This data describes a binding interaction between two proteins.

Interface contacts:
Residue S77 in the first protein is in contact with residue T7 in the second protein (closest heavy-atom distance 4.5 Å).
Residue F67 in the first protein is in contact with residue P2 in the second protein (closest heavy-atom distance 3.7 Å).
Residue N80 in the first protein is in contact with residue V8 in the second protein (closest heavy-atom distance 3.3 Å).
Residue Y7 in the first protein is in contact with residue P2 in the second protein (closest heavy-atom distance 3.3 Å).
Residue V152 in the first protein interacts with residue T7 in the second protein (closest heavy-atom distance 3.8 Å).
Residue R97 in the first protein is in contact with residue T7 in the second protein (closest heavy-atom distance 4.9 Å).
Residue Y171 in the first protein interacts with residue L1 in the second protein (closest heavy-atom distance 2.7 Å).
Residue F33 in the first protein is in contact with residue L1 in the second protein (closest heavy-atom distance 4.9 Å).
Residue Y9 in the first protein contacts residue P2 in the second protein (closest heavy-atom distance 3.9 Å).
Residue W147 in the first protein contacts residue M9 in the second protein (closest heavy-atom distance 3.6 Å).
Residue T73 in the first protein is in contact with residue T7 in the second protein (closest heavy-atom distance 3.7 Å).
Residue T69 in the first protein is in contact with residue A6 in the second protein (closest heavy-atom distance 3.8 Å).
Residue Y59 in the first protein is in contact with residue L1 in the second protein (closest heavy-atom distance 4.0 Å).
Residue N63 in the first protein contacts residue P2 in the second protein (closest heavy-atom distance 3.1 Å).
Residue I66 in the first protein interacts with residue P2 in the second protein (closest heavy-atom distance 4.0 Å).
Residue Y123 in the first protein interacts with residue M9 in the second protein (closest heavy-atom distance 3.5 Å).
Residue W147 in the first protein contacts residue V8 in the second protein (closest heavy-atom distance 3.2 Å).
Residue W167 in the first protein interacts with residue L1 in the second protein (closest heavy-atom distance 3.6 Å).
Residue N70 in the first protein is in contact with residue F3 in the second protein (closest heavy-atom distance 4.9 Å).
Residue L156 in the first protein is in contact with residue F3 in the second protein (closest heavy-atom distance 3.5 Å).
Residue S77 in the first protein is in contact with residue M9 in the second protein (closest heavy-atom distance 2.8 Å).
Residue I66 in the first protein interacts with residue E4 in the second protein (closest heavy-atom distance 3.4 Å).
Residue N70 in the first protein interacts with residue A6 in the second protein (closest heavy-atom distance 3.5 Å).
Residue Y99 in the first protein interacts with residue P2 in the second protein (closest heavy-atom distance 3.3 Å).
Residue R62 in the first protein is in contact with residue L1 in the second protein (closest heavy-atom distance 4.7 Å).
Residue W147 in the first protein interacts with residue T7 in the second protein (closest heavy-atom distance 3.6 Å).
Residue T143 in the first protein is in contact with residue M9 in the second protein (closest heavy-atom distance 2.9 Å).
Residue Q155 in the first protein interacts with residue R5 in the second protein (closest heavy-atom distance 2.7 Å).
Residue R62 in the first protein interacts with residue E4 in the second protein (closest heavy-atom distance 2.7 Å).
Residue Y159 in the first protein contacts residue F3 in the second protein (closest heavy-atom distance 3.5 Å).
Residue V152 in the first protein contacts residue F3 in the second protein (closest heavy-atom distance 5.0 Å).
Residue C164 in the first protein contacts residue L1 in the second protein (closest heavy-atom distance 5.0 Å).
Residue Y99 in the first protein contacts residue F3 in the second protein (closest heavy-atom distance 2.9 Å).
Residue T73 in the first protein interacts with residue V8 in the second protein (closest heavy-atom distance 3.7 Å).
Residue A150 in the first protein contacts residue T7 in the second protein (closest heavy-atom distance 4.3 Å).
Residue Q155 in the first protein interacts with residue F3 in the second protein (closest heavy-atom distance 3.8 Å).
Residue I66 in the first protein is in contact with residue F3 in the second protein (closest heavy-atom distance 3.4 Å).
Residue S77 in the first protein contacts residue V8 in the second protein (closest heavy-atom distance 3.6 Å).
Residue N80 in the first protein is in contact with residue M9 in the second protein (closest heavy-atom distance 2.9 Å).
Residue Y9 in the first protein interacts with residue F3 in the second protein (closest heavy-atom distance 4.3 Å).
Residue L81 in the first protein interacts with residue M9 in the second protein (closest heavy-atom distance 3.8 Å).
Residue Y74 in the first protein interacts with residue M9 in the second protein (closest heavy-atom distance 4.2 Å).
Residue Y159 in the first protein contacts residue P2 in the second protein (closest heavy-atom distance 3.7 Å).
Residue L163 in the first protein interacts with residue L1 in the second protein (closest heavy-atom distance 4.6 Å).
Residue Y159 in the first protein is in contact with residue L1 in the second protein (closest heavy-atom distance 2.6 Å).
Residue Q155 in the first protein interacts with residue T7 in the second protein (closest heavy-atom distance 4.5 Å).
Residue I142 in the first protein interacts with residue M9 in the second protein (closest heavy-atom distance 4.9 Å).
Residue N70 in the first protein contacts residue R5 in the second protein (closest heavy-atom distance 4.8 Å).
Residue T73 in the first protein interacts with residue A6 in the second protein (closest heavy-atom distance 3.5 Å).
Residue Y7 in the first protein is in contact with residue L1 in the second protein (closest heavy-atom distance 3.0 Å).
Residue L163 in the first protein is in contact with residue E4 in the second protein (closest heavy-atom distance 4.0 Å).
Residue I95 in the first protein contacts residue M9 in the second protein (closest heavy-atom distance 3.9 Å).
Residue N63 in the first protein contacts residue L1 in the second protein (closest heavy-atom distance 4.1 Å).
Residue K146 in the first protein is in contact with residue V8 in the second protein (closest heavy-atom distance 4.4 Å).
Residue Y84 in the first protein interacts with residue M9 in the second protein (closest heavy-atom distance 2.8 Å).
Residue K146 in the first protein is in contact with residue M9 in the second protein (closest heavy-atom distance 3.2 Å).
Residue E76 in the first protein contacts residue V8 in the second protein (closest heavy-atom distance 4.0 Å).
Residue S116 in the first protein contacts residue M9 in the second protein (closest heavy-atom distance 4.6 Å).
Residue M5 in the first protein is in contact with residue L1 in the second protein (closest heavy-atom distance 3.9 Å).

Sequence of the first protein:
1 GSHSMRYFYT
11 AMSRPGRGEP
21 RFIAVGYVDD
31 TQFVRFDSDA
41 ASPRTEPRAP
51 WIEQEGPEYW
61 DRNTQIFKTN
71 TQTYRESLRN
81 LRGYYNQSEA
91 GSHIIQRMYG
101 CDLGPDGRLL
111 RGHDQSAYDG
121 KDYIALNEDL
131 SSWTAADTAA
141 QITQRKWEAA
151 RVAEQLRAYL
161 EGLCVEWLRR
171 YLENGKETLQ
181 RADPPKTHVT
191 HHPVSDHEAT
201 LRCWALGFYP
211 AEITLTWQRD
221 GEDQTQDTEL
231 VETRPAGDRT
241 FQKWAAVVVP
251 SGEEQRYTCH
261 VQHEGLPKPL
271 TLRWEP

Sequence of the second protein:
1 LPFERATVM